Sequence of protein 1:
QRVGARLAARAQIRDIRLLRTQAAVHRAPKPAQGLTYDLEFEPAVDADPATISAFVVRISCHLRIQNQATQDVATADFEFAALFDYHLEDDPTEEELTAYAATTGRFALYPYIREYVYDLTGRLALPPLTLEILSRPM

Residue-level contacts at the interface:
Residue D63 in protein 1 contacts residue V2 in protein 2 (closest heavy-atom distance 3.5 Å).
Residue A109 in protein 1 contacts residue W5 in protein 2 (closest heavy-atom distance 3.7 Å).
Residue D30 in protein 1 interacts with residue R7 in protein 2 (closest heavy-atom distance 2.8 Å).
Residue V71 in protein 1 interacts with residue V2 in protein 2 (closest heavy-atom distance 3.9 Å).
Residue R32 in protein 1 interacts with residue T4 in protein 2 (closest heavy-atom distance 4.4 Å).
Residue I67 in protein 1 is in contact with residue V2 in protein 2 (closest heavy-atom distance 3.7 Å).
Residue L111 in protein 1 is in contact with residue H6 in protein 2 (closest heavy-atom distance 4.8 Å).
Residue F70 in protein 1 contacts residue V2 in protein 2 (closest heavy-atom distance 4.4 Å).
Residue R29 in protein 1 is in contact with residue R12 in protein 2 (closest heavy-atom distance 3.5 Å).
Residue I67 in protein 1 contacts residue T4 in protein 2 (closest heavy-atom distance 4.3 Å).
Residue A69 in protein 1 contacts residue T4 in protein 2 (closest heavy-atom distance 4.4 Å).
Residue V71 in protein 1 contacts residue P3 in protein 2 (closest heavy-atom distance 3.7 Å).
Residue A69 in protein 1 is in contact with residue V2 in protein 2 (closest heavy-atom distance 4.1 Å).
Residue V71 in protein 1 interacts with residue T4 in protein 2 (closest heavy-atom distance 4.5 Å).
Residue V71 in protein 1 contacts residue W5 in protein 2 (closest heavy-atom distance 4.2 Å).
Residue L111 in protein 1 contacts residue T4 in protein 2 (closest heavy-atom distance 3.9 Å).
Residue A110 in protein 1 interacts with residue W5 in protein 2 (closest heavy-atom distance 4.0 Å).
Residue I31 in protein 1 contacts residue W5 in protein 2 (closest heavy-atom distance 3.9 Å).
Residue R32 in protein 1 is in contact with residue W5 in protein 2 (closest heavy-atom distance 3.2 Å).
Residue L111 in protein 1 is in contact with residue W5 in protein 2 (closest heavy-atom distance 3.4 Å).
Residue D61 in protein 1 is in contact with residue P3 in protein 2 (closest heavy-atom distance 3.4 Å).
Residue D30 in protein 1 interacts with residue W5 in protein 2 (closest heavy-atom distance 2.8 Å).
Residue A62 in protein 1 contacts residue V2 in protein 2 (closest heavy-atom distance 3.5 Å).
Residue R32 in protein 1 contacts residue P3 in protein 2 (closest heavy-atom distance 3.6 Å).
Residue I31 in protein 1 is in contact with residue R7 in protein 2 (closest heavy-atom distance 4.0 Å).
Residue D61 in protein 1 is in contact with residue V2 in protein 2 (closest heavy-atom distance 3.9 Å).

Sequence of protein 2:
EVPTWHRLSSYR

These two protein chains interact to form a complex.